Contacts between the two chains:
Residue T31 in the second protein interacts with residue T632 in the first protein (closest heavy-atom distance 3.7 Å).
Residue M682 in the second protein contacts residue L656 in the first protein (closest heavy-atom distance 3.7 Å).
Residue H683 in the second protein interacts with residue S649 in the first protein (closest heavy-atom distance 3.5 Å).
Residue D678 in the second protein is in contact with residue C666 in the first protein (closest heavy-atom distance 3.0 Å).
Residue H683 in the second protein interacts with residue L656 in the first protein (closest heavy-atom distance 4.1 Å).
Residue Q690 in the second protein is in contact with residue Y643 in the first protein (closest heavy-atom distance 3.7 Å).
Residue Q685 in the second protein interacts with residue Y643 in the first protein (closest heavy-atom distance 4.1 Å).
Residue M682 in the second protein interacts with residue G633 in the first protein (closest heavy-atom distance 3.4 Å).
Residue D386 in the second protein contacts residue R644 in the first protein (closest heavy-atom distance 4.2 Å).
Residue S684 in the second protein interacts with residue Y643 in the first protein (closest heavy-atom distance 3.7 Å).
Residue S702 in the second protein interacts with residue N653 in the first protein (closest heavy-atom distance 4.4 Å).
Residue K628 in the second protein interacts with residue Y645 in the first protein (closest heavy-atom distance 4.1 Å).
Residue A28 in the second protein interacts with residue T632 in the first protein (closest heavy-atom distance 4.4 Å).
Residue L27 in the second protein is in contact with residue T632 in the first protein (closest heavy-atom distance 4.1 Å).
Residue Q685 in the second protein is in contact with residue V635 in the first protein (closest heavy-atom distance 3.3 Å).
Residue Q685 in the second protein contacts residue G633 in the first protein (closest heavy-atom distance 4.3 Å).
Residue M682 in the second protein contacts residue Y668 in the first protein (closest heavy-atom distance 4.2 Å).
Residue I33 in the second protein interacts with residue E667 in the first protein (closest heavy-atom distance 3.4 Å).
Residue F679 in the second protein contacts residue Y665 in the first protein (closest heavy-atom distance 4.1 Å).
Residue D678 in the second protein contacts residue Y665 in the first protein (closest heavy-atom distance 3.3 Å).
Residue F679 in the second protein contacts residue L660 in the first protein (closest heavy-atom distance 3.4 Å).
Residue Q690 in the second protein is in contact with residue T647 in the first protein (closest heavy-atom distance 3.7 Å).
Residue Q685 in the second protein interacts with residue F642 in the first protein (closest heavy-atom distance 3.7 Å).
Residue M703 in the second protein is in contact with residue N653 in the first protein (closest heavy-atom distance 3.6 Å).
Residue L27 in the second protein interacts with residue C666 in the first protein (closest heavy-atom distance 3.3 Å).
Residue R36 in the second protein contacts residue Y665 in the first protein (closest heavy-atom distance 3.2 Å).
Residue R36 in the second protein is in contact with residue T663 in the first protein (closest heavy-atom distance 2.8 Å).
Residue M703 in the second protein interacts with residue Y650 in the first protein (closest heavy-atom distance 4.0 Å).
Residue H683 in the second protein is in contact with residue F642 in the first protein (closest heavy-atom distance 4.1 Å).
Residue F679 in the second protein interacts with residue M659 in the first protein (closest heavy-atom distance 3.8 Å).
Residue L651 in the second protein contacts residue C666 in the first protein (closest heavy-atom distance 4.0 Å).
Residue M682 in the second protein interacts with residue F642 in the first protein (closest heavy-atom distance 3.1 Å).
Residue H683 in the second protein is in contact with residue N653 in the first protein (closest heavy-atom distance 3.0 Å).
Residue Q685 in the second protein is in contact with residue K634 in the first protein (closest heavy-atom distance 3.8 Å).
Residue K628 in the second protein is in contact with residue R644 in the first protein (closest heavy-atom distance 2.2 Å).
Residue M682 in the second protein interacts with residue K634 in the first protein (closest heavy-atom distance 4.0 Å).
Residue H627 in the second protein is in contact with residue T647 in the first protein (closest heavy-atom distance 3.6 Å).
Residue R36 in the second protein contacts residue Q664 in the first protein (closest heavy-atom distance 3.3 Å).
Residue D386 in the second protein interacts with residue Y643 in the first protein (closest heavy-atom distance 2.5 Å).
Residue F679 in the second protein contacts residue L656 in the first protein (closest heavy-atom distance 3.5 Å).
Residue W681 in the second protein contacts residue G633 in the first protein (closest heavy-atom distance 3.0 Å).
Residue P34 in the second protein contacts residue Y665 in the first protein (closest heavy-atom distance 4.4 Å).
Residue L27 in the second protein interacts with residue E667 in the first protein (closest heavy-atom distance 4.2 Å).
Residue Q699 in the second protein interacts with residue N653 in the first protein (closest heavy-atom distance 3.5 Å).
Residue W681 in the second protein contacts residue C666 in the first protein (closest heavy-atom distance 3.5 Å).
Residue Q690 in the second protein contacts residue R652 in the first protein (closest heavy-atom distance 3.2 Å).
Residue W681 in the second protein contacts residue T632 in the first protein (closest heavy-atom distance 3.8 Å).
Residue R37 in the second protein is in contact with residue E630 in the first protein (closest heavy-atom distance 4.1 Å).
Residue S702 in the second protein contacts residue Y650 in the first protein (closest heavy-atom distance 3.6 Å).
Residue M703 in the second protein contacts residue L660 in the first protein (closest heavy-atom distance 3.8 Å).
Residue I33 in the second protein interacts with residue C666 in the first protein (closest heavy-atom distance 4.1 Å).
Residue H683 in the second protein interacts with residue R652 in the first protein (closest heavy-atom distance 3.1 Å).
Residue M703 in the second protein is in contact with residue K657 in the first protein (closest heavy-atom distance 4.1 Å).
Residue L27 in the second protein is in contact with residue G631 in the first protein (closest heavy-atom distance 3.7 Å).
Residue Q699 in the second protein contacts residue S649 in the first protein (closest heavy-atom distance 3.2 Å).
Residue M682 in the second protein is in contact with residue V635 in the first protein (closest heavy-atom distance 4.1 Å).
Residue M682 in the second protein is in contact with residue C666 in the first protein (closest heavy-atom distance 3.4 Å).
Residue I630 in the second protein contacts residue R644 in the first protein (closest heavy-atom distance 3.4 Å).
Residue R25 in the second protein interacts with residue E667 in the first protein (closest heavy-atom distance 4.1 Å).
Residue N687 in the second protein interacts with residue Y643 in the first protein (closest heavy-atom distance 3.9 Å).

Sequence of the first protein:
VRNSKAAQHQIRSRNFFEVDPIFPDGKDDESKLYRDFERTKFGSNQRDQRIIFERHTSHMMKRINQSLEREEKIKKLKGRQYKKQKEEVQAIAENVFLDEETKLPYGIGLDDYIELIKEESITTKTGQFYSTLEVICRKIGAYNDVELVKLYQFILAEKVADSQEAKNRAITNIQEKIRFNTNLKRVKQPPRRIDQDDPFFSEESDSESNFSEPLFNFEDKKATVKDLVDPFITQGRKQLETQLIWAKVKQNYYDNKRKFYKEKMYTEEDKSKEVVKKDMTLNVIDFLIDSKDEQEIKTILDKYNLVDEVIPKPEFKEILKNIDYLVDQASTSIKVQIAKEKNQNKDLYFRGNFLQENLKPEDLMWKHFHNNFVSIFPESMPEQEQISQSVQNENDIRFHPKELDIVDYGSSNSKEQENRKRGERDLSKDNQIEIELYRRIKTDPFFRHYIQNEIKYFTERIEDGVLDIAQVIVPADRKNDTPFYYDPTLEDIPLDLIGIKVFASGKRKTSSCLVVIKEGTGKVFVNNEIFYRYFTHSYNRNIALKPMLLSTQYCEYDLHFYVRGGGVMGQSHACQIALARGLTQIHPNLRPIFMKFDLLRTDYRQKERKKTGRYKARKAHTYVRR

This data describes a binding interaction between two proteins.

Sequence of the second protein:
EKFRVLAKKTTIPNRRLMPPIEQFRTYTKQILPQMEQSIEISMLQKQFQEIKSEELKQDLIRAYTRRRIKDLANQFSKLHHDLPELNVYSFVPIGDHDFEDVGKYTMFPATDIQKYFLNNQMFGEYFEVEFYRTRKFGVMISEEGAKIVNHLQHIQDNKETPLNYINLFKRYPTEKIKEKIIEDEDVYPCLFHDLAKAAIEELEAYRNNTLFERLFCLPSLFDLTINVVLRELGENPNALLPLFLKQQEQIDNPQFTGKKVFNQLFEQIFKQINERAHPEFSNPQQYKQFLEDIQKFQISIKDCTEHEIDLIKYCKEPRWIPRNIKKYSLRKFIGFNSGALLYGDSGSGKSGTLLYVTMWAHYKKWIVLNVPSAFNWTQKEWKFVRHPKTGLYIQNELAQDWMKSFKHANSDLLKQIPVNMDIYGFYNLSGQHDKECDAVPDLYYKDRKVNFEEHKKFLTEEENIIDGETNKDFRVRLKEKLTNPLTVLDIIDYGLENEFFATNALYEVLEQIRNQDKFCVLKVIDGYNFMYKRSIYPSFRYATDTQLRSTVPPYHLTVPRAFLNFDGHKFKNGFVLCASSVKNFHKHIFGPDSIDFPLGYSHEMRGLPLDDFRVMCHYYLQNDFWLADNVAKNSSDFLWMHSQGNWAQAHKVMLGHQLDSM